Sequence of chain A:
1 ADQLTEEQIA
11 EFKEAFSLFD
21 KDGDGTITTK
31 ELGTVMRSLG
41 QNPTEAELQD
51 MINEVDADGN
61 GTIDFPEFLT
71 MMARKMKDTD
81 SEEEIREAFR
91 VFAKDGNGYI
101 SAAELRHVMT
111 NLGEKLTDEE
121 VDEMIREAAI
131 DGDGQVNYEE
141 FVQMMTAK

Sequence of chain B:
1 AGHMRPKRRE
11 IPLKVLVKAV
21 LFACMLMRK

These two protein chains interact to form a complex.

Residue-level contacts at the interface:
Residue F89 in chain A contacts residue L21 in chain B (closest heavy-atom distance 4.2 Å).
Residue V91 in chain A interacts with residue C24 in chain B (closest heavy-atom distance 3.7 Å).
Residue A10 in chain A is in contact with residue L13 in chain B (closest heavy-atom distance 4.3 Å).
Residue E11 in chain A is in contact with residue F22 in chain B (closest heavy-atom distance 3.9 Å).
Residue M72 in chain A is in contact with residue M25 in chain B (closest heavy-atom distance 4.2 Å).
Residue E6 in chain A is in contact with residue I11 in chain B (closest heavy-atom distance 3.1 Å).
Residue M51 in chain A interacts with residue L26 in chain B (closest heavy-atom distance 4.2 Å).
Residue M51 in chain A interacts with residue M27 in chain B (closest heavy-atom distance 3.9 Å).
Residue K148 in chain A interacts with residue K14 in chain B (closest heavy-atom distance 4.3 Å).
Residue E14 in chain A is in contact with residue L16 in chain B (closest heavy-atom distance 4.0 Å).
Residue M109 in chain A contacts residue L16 in chain B (closest heavy-atom distance 3.3 Å).
Residue M71 in chain A is in contact with residue M25 in chain B (closest heavy-atom distance 4.0 Å).
Residue A15 in chain A interacts with residue V15 in chain B (closest heavy-atom distance 4.0 Å).
Residue E11 in chain A is in contact with residue K18 in chain B (closest heavy-atom distance 3.7 Å).
Residue M72 in chain A interacts with residue K18 in chain B (closest heavy-atom distance 3.2 Å).
Residue E84 in chain A interacts with residue R28 in chain B (closest heavy-atom distance 4.1 Å).
Residue E127 in chain A is in contact with residue E10 in chain B (closest heavy-atom distance 3.9 Å).
Residue E14 in chain A contacts residue V15 in chain B (closest heavy-atom distance 3.2 Å).
Residue A15 in chain A interacts with residue A19 in chain B (closest heavy-atom distance 3.7 Å).
Residue E11 in chain A is in contact with residue A19 in chain B (closest heavy-atom distance 4.1 Å).
Residue A88 in chain A contacts residue L21 in chain B (closest heavy-atom distance 3.1 Å).
Residue L69 in chain A interacts with residue F22 in chain B (closest heavy-atom distance 3.7 Å).
Residue M144 in chain A interacts with residue K18 in chain B (closest heavy-atom distance 4.1 Å).
Residue A147 in chain A contacts residue K14 in chain B (closest heavy-atom distance 4.0 Å).
Residue A10 in chain A contacts residue V15 in chain B (closest heavy-atom distance 3.0 Å).
Residue M145 in chain A is in contact with residue M25 in chain B (closest heavy-atom distance 4.1 Å).
Residue L18 in chain A interacts with residue A19 in chain B (closest heavy-atom distance 3.5 Å).
Residue V108 in chain A is in contact with residue V20 in chain B (closest heavy-atom distance 3.6 Å).
Residue E84 in chain A interacts with residue M25 in chain B (closest heavy-atom distance 3.1 Å).
Residue E123 in chain A is in contact with residue E10 in chain B (closest heavy-atom distance 3.8 Å).
Residue M144 in chain A contacts residue L13 in chain B (closest heavy-atom distance 3.5 Å).
Residue E87 in chain A is in contact with residue R28 in chain B (closest heavy-atom distance 4.0 Å).
Residue F141 in chain A interacts with residue V17 in chain B (closest heavy-atom distance 3.4 Å).
Residue A88 in chain A is in contact with residue C24 in chain B (closest heavy-atom distance 3.4 Å).
Residue M145 in chain A is in contact with residue L21 in chain B (closest heavy-atom distance 3.5 Å).
Residue M144 in chain A is in contact with residue K14 in chain B (closest heavy-atom distance 3.3 Å).
Residue Q41 in chain A contacts residue M27 in chain B (closest heavy-atom distance 3.2 Å).
Residue M71 in chain A contacts residue L26 in chain B (closest heavy-atom distance 3.4 Å).
Residue E127 in chain A contacts residue P12 in chain B (closest heavy-atom distance 3.7 Å).
Residue M145 in chain A contacts residue K18 in chain B (closest heavy-atom distance 3.4 Å).
Residue L105 in chain A interacts with residue L13 in chain B (closest heavy-atom distance 3.4 Å).
Residue V108 in chain A interacts with residue V17 in chain B (closest heavy-atom distance 4.0 Å).
Residue V108 in chain A is in contact with residue L16 in chain B (closest heavy-atom distance 3.0 Å).
Residue E87 in chain A contacts residue C24 in chain B (closest heavy-atom distance 3.7 Å).
Residue V91 in chain A contacts residue V20 in chain B (closest heavy-atom distance 3.1 Å).
Residue R126 in chain A is in contact with residue E10 in chain B (closest heavy-atom distance 3.2 Å).
Residue E11 in chain A contacts residue K14 in chain B (closest heavy-atom distance 4.0 Å).
Residue K75 in chain A contacts residue R28 in chain B (closest heavy-atom distance 3.0 Å).
Residue E11 in chain A is in contact with residue V15 in chain B (closest heavy-atom distance 3.1 Å).
Residue L105 in chain A contacts residue L16 in chain B (closest heavy-atom distance 3.6 Å).
Residue F19 in chain A interacts with residue F22 in chain B (closest heavy-atom distance 3.8 Å).
Residue A88 in chain A interacts with residue M25 in chain B (closest heavy-atom distance 4.1 Å).
Residue E127 in chain A contacts residue I11 in chain B (closest heavy-atom distance 2.6 Å).
Residue D80 in chain A contacts residue R28 in chain B (closest heavy-atom distance 4.2 Å).
Residue F68 in chain A contacts residue F22 in chain B (closest heavy-atom distance 3.2 Å).
Residue E7 in chain A contacts residue P12 in chain B (closest heavy-atom distance 3.3 Å).
Residue E7 in chain A is in contact with residue K14 in chain B (closest heavy-atom distance 3.1 Å).
Residue K75 in chain A is in contact with residue M25 in chain B (closest heavy-atom distance 3.3 Å).
Residue F141 in chain A is in contact with residue L21 in chain B (closest heavy-atom distance 4.2 Å).
Residue M72 in chain A contacts residue F22 in chain B (closest heavy-atom distance 3.8 Å).